Sequence of the second protein:
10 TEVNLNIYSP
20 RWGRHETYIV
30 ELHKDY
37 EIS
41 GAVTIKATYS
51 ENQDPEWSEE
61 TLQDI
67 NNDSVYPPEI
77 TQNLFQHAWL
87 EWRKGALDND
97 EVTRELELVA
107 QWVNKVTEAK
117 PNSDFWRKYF

Sequence of the first protein:
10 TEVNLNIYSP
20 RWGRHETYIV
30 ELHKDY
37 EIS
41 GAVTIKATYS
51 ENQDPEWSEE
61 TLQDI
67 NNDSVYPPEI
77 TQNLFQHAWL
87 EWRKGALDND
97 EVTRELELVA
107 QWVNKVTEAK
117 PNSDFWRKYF

Contacts between the two chains:
Residue P74 in the first protein is in contact with residue P74 in the second protein (closest heavy-atom distance 3.8 Å).
Residue F121 in the first protein is in contact with residue H83 in the second protein (closest heavy-atom distance 3.4 Å).
Residue L93 in the first protein contacts residue F121 in the second protein (closest heavy-atom distance 3.7 Å).
Residue L104 in the first protein contacts residue S119 in the second protein (closest heavy-atom distance 3.4 Å).
Residue S119 in the first protein is in contact with residue E101 in the second protein (closest heavy-atom distance 2.6 Å).
Residue F121 in the first protein interacts with residue E101 in the second protein (closest heavy-atom distance 3.5 Å).
Residue F126 in the first protein is in contact with residue W108 in the second protein (closest heavy-atom distance 4.0 Å).
Residue Y72 in the first protein interacts with residue W108 in the second protein (closest heavy-atom distance 4.1 Å).
Residue A115 in the first protein contacts residue W108 in the second protein (closest heavy-atom distance 3.2 Å).
Residue V112 in the first protein contacts residue V112 in the second protein (closest heavy-atom distance 3.8 Å).
Residue L80 in the first protein interacts with residue W122 in the second protein (closest heavy-atom distance 3.2 Å).
Residue Y72 in the first protein contacts residue P74 in the second protein (closest heavy-atom distance 3.4 Å).
Residue E75 in the first protein interacts with residue P73 in the second protein (closest heavy-atom distance 3.1 Å).
Residue H83 in the first protein is in contact with residue W122 in the second protein (closest heavy-atom distance 3.8 Å).
Residue E101 in the first protein interacts with residue F121 in the second protein (closest heavy-atom distance 3.4 Å).
Residue W108 in the first protein contacts residue F126 in the second protein (closest heavy-atom distance 3.9 Å).
Residue W122 in the first protein is in contact with residue H83 in the second protein (closest heavy-atom distance 3.7 Å).
Residue K111 in the first protein is in contact with residue A115 in the second protein (closest heavy-atom distance 3.7 Å).
Residue P117 in the first protein interacts with residue W108 in the second protein (closest heavy-atom distance 3.5 Å).
Residue I76 in the first protein interacts with residue Y72 in the second protein (closest heavy-atom distance 3.9 Å).
Residue W122 in the first protein interacts with residue A84 in the second protein (closest heavy-atom distance 4.0 Å).
Residue P73 in the first protein is in contact with residue E75 in the second protein (closest heavy-atom distance 3.9 Å).
Residue S119 in the first protein interacts with residue L104 in the second protein (closest heavy-atom distance 3.6 Å).
Residue F121 in the first protein is in contact with residue L93 in the second protein (closest heavy-atom distance 3.6 Å).
Residue F126 in the first protein interacts with residue L80 in the second protein (closest heavy-atom distance 3.7 Å).
Residue W108 in the first protein contacts residue P117 in the second protein (closest heavy-atom distance 3.5 Å).
Residue F126 in the first protein contacts residue I76 in the second protein (closest heavy-atom distance 3.8 Å).
Residue Y72 in the first protein interacts with residue I76 in the second protein (closest heavy-atom distance 3.7 Å).
Residue E87 in the first protein is in contact with residue F121 in the second protein (closest heavy-atom distance 3.6 Å).
Residue I76 in the first protein contacts residue F126 in the second protein (closest heavy-atom distance 3.8 Å).
Residue W108 in the first protein interacts with residue A115 in the second protein (closest heavy-atom distance 3.1 Å).
Residue A84 in the first protein is in contact with residue F121 in the second protein (closest heavy-atom distance 4.1 Å).
Residue Y125 in the first protein contacts residue N79 in the second protein (closest heavy-atom distance 2.2 Å).
Residue P117 in the first protein interacts with residue L104 in the second protein (closest heavy-atom distance 3.9 Å).
Residue E75 in the first protein is in contact with residue Q63 in the second protein (closest heavy-atom distance 3.6 Å).
Residue A115 in the first protein interacts with residue K111 in the second protein (closest heavy-atom distance 3.6 Å).
Residue H83 in the first protein is in contact with residue Y125 in the second protein (closest heavy-atom distance 3.3 Å).
Residue N79 in the first protein contacts residue Y125 in the second protein (closest heavy-atom distance 2.6 Å).
Residue W122 in the first protein interacts with residue V105 in the second protein (closest heavy-atom distance 3.4 Å).
Residue E101 in the first protein is in contact with residue W122 in the second protein (closest heavy-atom distance 2.9 Å).
Residue H83 in the first protein is in contact with residue F121 in the second protein (closest heavy-atom distance 3.3 Å).
Residue W122 in the first protein interacts with residue E101 in the second protein (closest heavy-atom distance 2.9 Å).
Residue V105 in the first protein interacts with residue W122 in the second protein (closest heavy-atom distance 3.5 Å).
Residue L80 in the first protein contacts residue F126 in the second protein (closest heavy-atom distance 3.8 Å).
Residue E75 in the first protein is in contact with residue E75 in the second protein (closest heavy-atom distance 3.4 Å).
Residue W108 in the first protein is in contact with residue V112 in the second protein (closest heavy-atom distance 2.9 Å).
Residue W122 in the first protein is in contact with residue L80 in the second protein (closest heavy-atom distance 3.1 Å).
Residue P74 in the first protein interacts with residue V112 in the second protein (closest heavy-atom distance 3.8 Å).
Residue V112 in the first protein interacts with residue W108 in the second protein (closest heavy-atom distance 2.9 Å).
Residue L80 in the first protein contacts residue Y125 in the second protein (closest heavy-atom distance 3.7 Å).
Residue F121 in the first protein interacts with residue E87 in the second protein (closest heavy-atom distance 3.7 Å).
Residue W108 in the first protein is in contact with residue K116 in the second protein (closest heavy-atom distance 3.5 Å).
Residue K116 in the first protein is in contact with residue W108 in the second protein (closest heavy-atom distance 3.5 Å).
Residue Y125 in the first protein interacts with residue H83 in the second protein (closest heavy-atom distance 3.3 Å).
Residue P73 in the first protein contacts residue P74 in the second protein (closest heavy-atom distance 3.2 Å).
Residue Y125 in the first protein interacts with residue L80 in the second protein (closest heavy-atom distance 3.8 Å).
Residue P74 in the first protein contacts residue P73 in the second protein (closest heavy-atom distance 3.8 Å).
Residue P74 in the first protein interacts with residue Y72 in the second protein (closest heavy-atom distance 3.2 Å).
Residue L104 in the first protein interacts with residue P117 in the second protein (closest heavy-atom distance 3.8 Å).
Residue E101 in the first protein interacts with residue S119 in the second protein (closest heavy-atom distance 2.7 Å).

This data describes a binding interaction between two proteins.